Sequence of chain A:
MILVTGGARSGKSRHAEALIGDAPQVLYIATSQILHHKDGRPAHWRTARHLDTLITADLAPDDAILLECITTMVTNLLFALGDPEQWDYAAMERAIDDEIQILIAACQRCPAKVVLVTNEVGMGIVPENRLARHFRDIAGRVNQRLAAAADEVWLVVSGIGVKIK

Sequence of chain B:
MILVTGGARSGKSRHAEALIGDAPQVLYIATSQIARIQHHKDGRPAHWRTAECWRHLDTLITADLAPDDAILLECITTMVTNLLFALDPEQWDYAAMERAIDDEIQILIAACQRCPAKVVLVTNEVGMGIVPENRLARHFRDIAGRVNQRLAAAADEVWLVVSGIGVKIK

Contacts between the two chains:
Residue E135 in chain B interacts with residue M138 in chain A (closest heavy-atom distance 3.5 Å).
Residue R9 in chain B interacts with residue Q159 in chain A (closest heavy-atom distance 2.4 Å).
Residue V136 in chain B interacts with residue M138 in chain A (closest heavy-atom distance 3.0 Å).
Residue I175 in chain B is in contact with residue V168 in chain A (closest heavy-atom distance 4.8 Å).
Residue R151 in chain B is in contact with residue I140 in chain A (closest heavy-atom distance 3.9 Å).
Residue S173 in chain B is in contact with residue T5 in chain A (closest heavy-atom distance 4.4 Å).
Residue G7 in chain B is in contact with residue G137 in chain A (closest heavy-atom distance 3.2 Å).
Residue S173 in chain B interacts with residue A162 in chain A (closest heavy-atom distance 3.3 Å).
Residue V136 in chain B contacts residue G139 in chain A (closest heavy-atom distance 3.5 Å).
Residue I175 in chain B interacts with residue K180 in chain A (closest heavy-atom distance 4.1 Å).
Residue R9 in chain B is in contact with residue D152 in chain A (closest heavy-atom distance 3.6 Å).
Residue G7 in chain B interacts with residue M138 in chain A (closest heavy-atom distance 4.1 Å).
Residue I175 in chain B contacts residue I179 in chain A (closest heavy-atom distance 3.7 Å).
Residue G11 in chain B interacts with residue Q159 in chain A (closest heavy-atom distance 3.1 Å).
Residue P142 in chain B contacts residue I140 in chain A (closest heavy-atom distance 4.8 Å).
Residue S173 in chain B is in contact with residue E135 in chain A (closest heavy-atom distance 3.0 Å).
Residue V177 in chain B interacts with residue I179 in chain A (closest heavy-atom distance 3.8 Å).
Residue A147 in chain B interacts with residue I140 in chain A (closest heavy-atom distance 4.4 Å).
Residue G174 in chain B interacts with residue Q159 in chain A (closest heavy-atom distance 3.9 Å).
Residue S173 in chain B interacts with residue Q159 in chain A (closest heavy-atom distance 3.5 Å).
Residue V172 in chain B is in contact with residue E135 in chain A (closest heavy-atom distance 3.9 Å).
Residue G137 in chain B contacts residue G139 in chain A (closest heavy-atom distance 4.9 Å).
Residue G137 in chain B contacts residue M138 in chain A (closest heavy-atom distance 3.2 Å).
Residue G6 in chain B interacts with residue M138 in chain A (closest heavy-atom distance 4.8 Å).
Residue V136 in chain B is in contact with residue I140 in chain A (closest heavy-atom distance 2.9 Å).
Residue I175 in chain B contacts residue A162 in chain A (closest heavy-atom distance 4.0 Å).
Residue G139 in chain B contacts residue M138 in chain A (closest heavy-atom distance 4.0 Å).
Residue F150 in chain B contacts residue I140 in chain A (closest heavy-atom distance 3.7 Å).
Residue R9 in chain B contacts residue G155 in chain A (closest heavy-atom distance 3.2 Å).
Residue E135 in chain B contacts residue G137 in chain A (closest heavy-atom distance 3.8 Å).
Residue M138 in chain B contacts residue G139 in chain A (closest heavy-atom distance 4.5 Å).
Residue R9 in chain B is in contact with residue R151 in chain A (closest heavy-atom distance 4.8 Å).
Residue V172 in chain B interacts with residue I179 in chain A (closest heavy-atom distance 3.9 Å).
Residue A8 in chain B contacts residue G155 in chain A (closest heavy-atom distance 4.7 Å).
Residue V172 in chain B is in contact with residue L170 in chain A (closest heavy-atom distance 4.3 Å).
Residue R9 in chain B is in contact with residue R156 in chain A (closest heavy-atom distance 2.4 Å).
Residue G137 in chain B interacts with residue I140 in chain A (closest heavy-atom distance 5.0 Å).
Residue M138 in chain B interacts with residue M138 in chain A (closest heavy-atom distance 2.8 Å).
Residue A8 in chain B contacts residue R151 in chain A (closest heavy-atom distance 3.5 Å).
Residue S173 in chain B interacts with residue N158 in chain A (closest heavy-atom distance 3.4 Å).
Residue A8 in chain B interacts with residue D152 in chain A (closest heavy-atom distance 4.5 Å).
Residue E135 in chain B is in contact with residue G139 in chain A (closest heavy-atom distance 3.9 Å).
Residue A8 in chain B is in contact with residue G137 in chain A (closest heavy-atom distance 3.1 Å).
Residue G139 in chain B is in contact with residue G139 in chain A (closest heavy-atom distance 4.1 Å).
Residue V172 in chain B contacts residue T5 in chain A (closest heavy-atom distance 4.6 Å).
Residue S10 in chain B contacts residue Q159 in chain A (closest heavy-atom distance 4.0 Å).

The following describes two proteins that form a bound complex.